Sequence of chain A:
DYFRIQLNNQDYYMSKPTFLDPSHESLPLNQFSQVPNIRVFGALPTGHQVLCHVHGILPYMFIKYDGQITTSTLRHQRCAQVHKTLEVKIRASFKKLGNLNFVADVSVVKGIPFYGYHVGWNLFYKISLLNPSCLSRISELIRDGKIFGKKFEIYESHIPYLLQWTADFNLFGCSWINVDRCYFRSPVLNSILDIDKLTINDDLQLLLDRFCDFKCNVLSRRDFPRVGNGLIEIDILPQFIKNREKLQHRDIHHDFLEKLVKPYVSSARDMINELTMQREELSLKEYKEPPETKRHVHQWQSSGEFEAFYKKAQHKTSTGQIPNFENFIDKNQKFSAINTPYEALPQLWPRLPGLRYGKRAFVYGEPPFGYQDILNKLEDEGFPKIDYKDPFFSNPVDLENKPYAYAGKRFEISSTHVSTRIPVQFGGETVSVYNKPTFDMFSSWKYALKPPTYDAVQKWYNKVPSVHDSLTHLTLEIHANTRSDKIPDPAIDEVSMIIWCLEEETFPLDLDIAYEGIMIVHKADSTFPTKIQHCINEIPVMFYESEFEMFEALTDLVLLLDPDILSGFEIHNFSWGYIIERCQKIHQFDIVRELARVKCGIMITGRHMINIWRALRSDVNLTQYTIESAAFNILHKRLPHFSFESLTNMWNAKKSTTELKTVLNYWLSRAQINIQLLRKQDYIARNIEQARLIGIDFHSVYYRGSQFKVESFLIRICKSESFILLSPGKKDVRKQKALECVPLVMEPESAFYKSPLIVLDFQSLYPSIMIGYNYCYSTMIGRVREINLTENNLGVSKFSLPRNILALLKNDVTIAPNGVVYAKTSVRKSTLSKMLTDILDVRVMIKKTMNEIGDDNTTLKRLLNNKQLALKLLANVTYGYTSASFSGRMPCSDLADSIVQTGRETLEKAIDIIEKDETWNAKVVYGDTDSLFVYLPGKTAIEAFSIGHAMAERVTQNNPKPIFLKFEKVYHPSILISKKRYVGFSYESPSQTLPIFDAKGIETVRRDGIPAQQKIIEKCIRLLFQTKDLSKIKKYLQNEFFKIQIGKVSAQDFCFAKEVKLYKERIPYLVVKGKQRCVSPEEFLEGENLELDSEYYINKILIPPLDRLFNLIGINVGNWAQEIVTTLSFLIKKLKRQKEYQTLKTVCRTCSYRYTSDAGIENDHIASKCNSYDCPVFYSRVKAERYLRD

Sequence of chain B:
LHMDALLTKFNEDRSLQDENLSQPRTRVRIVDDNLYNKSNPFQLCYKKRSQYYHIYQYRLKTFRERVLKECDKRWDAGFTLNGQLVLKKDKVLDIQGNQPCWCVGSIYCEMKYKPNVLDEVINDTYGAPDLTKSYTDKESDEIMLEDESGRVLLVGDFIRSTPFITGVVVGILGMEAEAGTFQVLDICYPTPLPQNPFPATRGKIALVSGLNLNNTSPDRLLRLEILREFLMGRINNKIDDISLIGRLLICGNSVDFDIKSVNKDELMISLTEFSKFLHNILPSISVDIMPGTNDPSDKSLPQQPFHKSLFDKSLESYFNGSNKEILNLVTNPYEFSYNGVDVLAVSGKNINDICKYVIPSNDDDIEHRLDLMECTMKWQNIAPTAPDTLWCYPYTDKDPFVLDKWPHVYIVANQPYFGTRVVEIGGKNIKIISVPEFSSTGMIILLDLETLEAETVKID

Residue-level contacts at the interface:
Residue L1467 in chain A contacts residue D311 in chain B (closest heavy-atom distance 4.7 Å).
Residue C1483 in chain A is in contact with residue L139 in chain B (closest heavy-atom distance 3.7 Å).
Residue C1483 in chain A interacts with residue S142 in chain B (closest heavy-atom distance 4.2 Å).
Residue H1497 in chain A contacts residue Y61 in chain B (closest heavy-atom distance 4.6 Å).
Residue H766 in chain A interacts with residue R161 in chain B (closest heavy-atom distance 3.7 Å).
Residue T1475 in chain A is in contact with residue V129 in chain B (closest heavy-atom distance 3.7 Å).
Residue S1461 in chain A contacts residue K280 in chain B (closest heavy-atom distance 4.1 Å).
Residue V1509 in chain A interacts with residue G135 in chain B (closest heavy-atom distance 4.0 Å).
Residue I1493 in chain A interacts with residue Y64 in chain B (closest heavy-atom distance 3.8 Å).
Residue K909 in chain A interacts with residue R161 in chain B (closest heavy-atom distance 4.7 Å).
Residue I1493 in chain A contacts residue A419 in chain B (closest heavy-atom distance 4.2 Å).
Residue T1482 in chain A contacts residue Y143 in chain B (closest heavy-atom distance 3.6 Å).
Residue V1509 in chain A is in contact with residue A136 in chain B (closest heavy-atom distance 4.4 Å).
Residue D1490 in chain A is in contact with residue T176 in chain B (closest heavy-atom distance 4.4 Å).
Residue T905 in chain A is in contact with residue R161 in chain B (closest heavy-atom distance 2.9 Å).
Residue T1478 in chain A contacts residue V129 in chain B (closest heavy-atom distance 4.6 Å).
Residue Y1485 in chain A is in contact with residue E118 in chain B (closest heavy-atom distance 4.6 Å).
Residue K903 in chain A contacts residue E158 in chain B (closest heavy-atom distance 4.3 Å).
Residue G1492 in chain A is in contact with residue T176 in chain B (closest heavy-atom distance 4.0 Å).
Residue D1490 in chain A is in contact with residue C117 in chain B (closest heavy-atom distance 4.2 Å).
Residue H1497 in chain A is in contact with residue S58 in chain B (closest heavy-atom distance 4.6 Å).
Residue I1493 in chain A is in contact with residue Y60 in chain B (closest heavy-atom distance 4.5 Å).
Residue T759 in chain A is in contact with residue S159 in chain B (closest heavy-atom distance 4.4 Å).
Residue A1491 in chain A interacts with residue E118 in chain B (closest heavy-atom distance 3.9 Å).
Residue L1460 in chain A contacts residue K280 in chain B (closest heavy-atom distance 4.1 Å).
Residue D1496 in chain A interacts with residue P420 in chain B (closest heavy-atom distance 4.7 Å).
Residue T1482 in chain A interacts with residue S142 in chain B (closest heavy-atom distance 3.0 Å).
Residue R1481 in chain A is in contact with residue P420 in chain B (closest heavy-atom distance 4.5 Å).
Residue Y1485 in chain A contacts residue S142 in chain B (closest heavy-atom distance 3.6 Å).
Residue T1475 in chain A contacts residue D132 in chain B (closest heavy-atom distance 4.6 Å).
Residue T906 in chain A contacts residue R161 in chain B (closest heavy-atom distance 3.4 Å).
Residue P1508 in chain A interacts with residue G135 in chain B (closest heavy-atom distance 3.8 Å).
Residue S1298 in chain A contacts residue Y134 in chain B (closest heavy-atom distance 4.3 Å).
Residue V1509 in chain A is in contact with residue T133 in chain B (closest heavy-atom distance 4.8 Å).
Residue Q1470 in chain A contacts residue K315 in chain B (closest heavy-atom distance 4.2 Å).
Residue K902 in chain A contacts residue E158 in chain B (closest heavy-atom distance 4.6 Å).
Residue R886 in chain A contacts residue P137 in chain B (closest heavy-atom distance 3.6 Å).
Residue I1464 in chain A interacts with residue I275 in chain B (closest heavy-atom distance 4.3 Å).
Residue V1479 in chain A contacts residue A136 in chain B (closest heavy-atom distance 4.0 Å).
Residue Y1485 in chain A contacts residue Y143 in chain B (closest heavy-atom distance 3.6 Å).
Residue R1486 in chain A contacts residue S142 in chain B (closest heavy-atom distance 3.4 Å).
Residue L1467 in chain A interacts with residue D314 in chain B (closest heavy-atom distance 4.3 Å).
Residue L1460 in chain A is in contact with residue L283 in chain B (closest heavy-atom distance 4.6 Å).
Residue R1486 in chain A is in contact with residue K141 in chain B (closest heavy-atom distance 4.0 Å).
Residue A1491 in chain A interacts with residue M119 in chain B (closest heavy-atom distance 3.3 Å).
Residue G1492 in chain A interacts with residue P420 in chain B (closest heavy-atom distance 4.3 Å).
Residue C1483 in chain A interacts with residue P137 in chain B (closest heavy-atom distance 4.6 Å).
Residue L1467 in chain A interacts with residue S313 in chain B (closest heavy-atom distance 3.1 Å).
Residue P1508 in chain A is in contact with residue Y134 in chain B (closest heavy-atom distance 4.4 Å).
Residue L1467 in chain A interacts with residue P312 in chain B (closest heavy-atom distance 4.2 Å).
Residue V1479 in chain A interacts with residue T133 in chain B (closest heavy-atom distance 4.3 Å).
Residue F880 in chain A contacts residue P137 in chain B (closest heavy-atom distance 4.5 Å).
Residue K1468 in chain A contacts residue I275 in chain B (closest heavy-atom distance 3.5 Å).
Residue Q1474 in chain A is in contact with residue K315 in chain B (closest heavy-atom distance 4.4 Å).
Residue I1464 in chain A interacts with residue V278 in chain B (closest heavy-atom distance 4.6 Å).
Residue Q1470 in chain A is in contact with residue D314 in chain B (closest heavy-atom distance 3.9 Å).
Residue T1482 in chain A contacts residue L139 in chain B (closest heavy-atom distance 3.5 Å).
Residue L1467 in chain A is in contact with residue I275 in chain B (closest heavy-atom distance 3.9 Å).
Residue V1479 in chain A is in contact with residue L139 in chain B (closest heavy-atom distance 3.7 Å).
Residue R1486 in chain A contacts residue D145 in chain B (closest heavy-atom distance 2.7 Å).

These two protein chains interact to form a complex.